Sequence of the first protein:
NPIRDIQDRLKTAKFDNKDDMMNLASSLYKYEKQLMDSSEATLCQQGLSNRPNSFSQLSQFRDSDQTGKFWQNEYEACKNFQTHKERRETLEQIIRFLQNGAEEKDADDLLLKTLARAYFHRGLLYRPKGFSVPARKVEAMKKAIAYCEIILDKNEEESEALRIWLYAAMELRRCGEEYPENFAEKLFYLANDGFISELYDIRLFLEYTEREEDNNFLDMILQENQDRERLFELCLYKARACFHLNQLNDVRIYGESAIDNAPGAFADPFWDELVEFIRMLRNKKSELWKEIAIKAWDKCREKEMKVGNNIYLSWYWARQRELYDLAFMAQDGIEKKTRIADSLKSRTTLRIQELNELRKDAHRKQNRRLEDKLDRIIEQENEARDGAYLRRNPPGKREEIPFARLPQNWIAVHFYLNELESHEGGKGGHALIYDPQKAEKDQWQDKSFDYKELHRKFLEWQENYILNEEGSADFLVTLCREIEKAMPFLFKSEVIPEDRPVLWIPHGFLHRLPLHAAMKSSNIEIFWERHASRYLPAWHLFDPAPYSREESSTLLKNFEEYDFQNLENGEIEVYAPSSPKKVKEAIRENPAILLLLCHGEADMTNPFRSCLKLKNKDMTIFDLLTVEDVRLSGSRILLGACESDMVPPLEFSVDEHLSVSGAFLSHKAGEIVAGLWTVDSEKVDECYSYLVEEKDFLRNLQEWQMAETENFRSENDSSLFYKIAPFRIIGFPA

This data describes a binding interaction between two proteins.

Sequence of the second protein:
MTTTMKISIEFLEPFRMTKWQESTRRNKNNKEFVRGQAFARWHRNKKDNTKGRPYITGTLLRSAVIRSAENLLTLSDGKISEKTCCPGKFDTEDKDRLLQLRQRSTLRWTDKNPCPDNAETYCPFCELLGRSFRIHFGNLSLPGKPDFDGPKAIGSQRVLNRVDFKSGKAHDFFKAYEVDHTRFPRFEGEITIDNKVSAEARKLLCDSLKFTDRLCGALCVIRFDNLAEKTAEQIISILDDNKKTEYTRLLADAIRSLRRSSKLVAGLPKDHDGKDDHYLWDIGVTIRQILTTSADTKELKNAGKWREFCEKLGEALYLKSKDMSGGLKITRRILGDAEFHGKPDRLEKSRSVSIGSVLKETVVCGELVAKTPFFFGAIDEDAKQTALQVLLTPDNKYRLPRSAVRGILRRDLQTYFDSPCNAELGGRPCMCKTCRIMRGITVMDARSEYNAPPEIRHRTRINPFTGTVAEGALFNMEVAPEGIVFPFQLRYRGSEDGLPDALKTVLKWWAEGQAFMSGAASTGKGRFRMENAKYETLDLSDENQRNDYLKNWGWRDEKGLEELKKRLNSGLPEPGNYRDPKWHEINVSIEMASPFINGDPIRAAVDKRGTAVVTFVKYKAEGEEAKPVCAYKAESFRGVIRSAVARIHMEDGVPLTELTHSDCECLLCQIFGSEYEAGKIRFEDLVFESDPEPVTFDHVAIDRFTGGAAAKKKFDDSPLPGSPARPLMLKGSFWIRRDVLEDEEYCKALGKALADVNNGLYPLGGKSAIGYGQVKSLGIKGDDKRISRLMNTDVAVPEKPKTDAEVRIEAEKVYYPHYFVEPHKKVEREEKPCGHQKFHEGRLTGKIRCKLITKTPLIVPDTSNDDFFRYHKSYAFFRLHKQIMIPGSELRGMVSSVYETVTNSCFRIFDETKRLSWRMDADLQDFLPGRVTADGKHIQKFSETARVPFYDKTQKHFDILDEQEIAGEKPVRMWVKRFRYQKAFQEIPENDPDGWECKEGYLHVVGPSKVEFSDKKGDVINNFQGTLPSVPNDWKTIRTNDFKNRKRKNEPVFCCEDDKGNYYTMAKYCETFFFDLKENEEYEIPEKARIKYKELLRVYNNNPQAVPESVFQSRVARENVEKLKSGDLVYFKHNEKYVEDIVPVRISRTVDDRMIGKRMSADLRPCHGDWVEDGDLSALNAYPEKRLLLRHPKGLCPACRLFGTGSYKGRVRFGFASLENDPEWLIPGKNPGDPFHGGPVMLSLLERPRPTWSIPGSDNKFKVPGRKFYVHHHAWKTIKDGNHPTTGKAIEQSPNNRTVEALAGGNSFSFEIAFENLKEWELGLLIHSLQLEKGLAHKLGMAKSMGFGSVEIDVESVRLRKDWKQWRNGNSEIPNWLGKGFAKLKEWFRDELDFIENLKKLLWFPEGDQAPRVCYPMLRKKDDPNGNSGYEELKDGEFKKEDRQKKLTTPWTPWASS

Residue-level contacts at the interface:
Residue S394 in the second protein interacts with residue E473 in the first protein (closest heavy-atom distance 3.1 Å).
Residue L370 in the second protein interacts with residue K35 in the first protein (closest heavy-atom distance 3.4 Å).
Residue S704 in the second protein interacts with residue E98 in the first protein (closest heavy-atom distance 2.9 Å).
Residue L1333 in the second protein interacts with residue L50 in the first protein (closest heavy-atom distance 2.9 Å).
Residue E878 in the second protein is in contact with residue C46 in the first protein (closest heavy-atom distance 3.4 Å).
Residue H1313 in the second protein interacts with residue Q47 in the first protein (closest heavy-atom distance 3.2 Å).
Residue K371 in the second protein is in contact with residue N109 in the first protein (closest heavy-atom distance 2.7 Å).
Residue S396 in the second protein contacts residue N477 in the first protein (closest heavy-atom distance 3.1 Å).
Residue S1352 in the second protein is in contact with residue Q47 in the first protein (closest heavy-atom distance 2.6 Å).
Residue S105 in the second protein interacts with residue E476 in the first protein (closest heavy-atom distance 3.4 Å).
Residue L370 in the second protein interacts with residue E34 in the first protein (closest heavy-atom distance 3.1 Å).
Residue A512 in the second protein is in contact with residue S40 in the first protein (closest heavy-atom distance 3.3 Å).
Residue S396 in the second protein interacts with residue N481 in the first protein (closest heavy-atom distance 2.7 Å).
Residue K391 in the second protein interacts with residue K465 in the first protein (closest heavy-atom distance 3.3 Å).
Residue D705 in the second protein contacts residue K94 in the first protein (closest heavy-atom distance 3.3 Å).
Residue R108 in the second protein interacts with residue F488 in the first protein (closest heavy-atom distance 3.4 Å).
Residue R1336 in the second protein interacts with residue G49 in the first protein (closest heavy-atom distance 3.3 Å).
Residue F507 in the second protein interacts with residue L45 in the first protein (closest heavy-atom distance 3.4 Å).
Residue R393 in the second protein interacts with residue E473 in the first protein (closest heavy-atom distance 3.3 Å).
Residue L370 in the second protein is in contact with residue M38 in the first protein (closest heavy-atom distance 3.1 Å).
Residue A183 in the second protein is in contact with residue R145 in the first protein (closest heavy-atom distance 2.8 Å).
Residue K182 in the second protein is in contact with residue R145 in the first protein (closest heavy-atom distance 3.3 Å).
Residue P1338 in the second protein interacts with residue Q48 in the first protein (closest heavy-atom distance 3.2 Å).
Residue E513 in the second protein is in contact with residue L37 in the first protein (closest heavy-atom distance 3.3 Å).
Residue I376 in the second protein is in contact with residue Q108 in the first protein (closest heavy-atom distance 3.4 Å).
Residue D705 in the second protein is in contact with residue R97 in the first protein (closest heavy-atom distance 2.9 Å).
Residue E878 in the second protein is in contact with residue Q48 in the first protein (closest heavy-atom distance 3.3 Å).
Residue D705 in the second protein is in contact with residue R136 in the first protein (closest heavy-atom distance 2.8 Å).
Residue K879 in the second protein contacts residue E42 in the first protein (closest heavy-atom distance 3.3 Å).
Residue S461 in the second protein contacts residue E617 in the first protein (closest heavy-atom distance 2.7 Å).
Residue H1337 in the second protein interacts with residue G49 in the first protein (closest heavy-atom distance 2.5 Å).
Residue T373 in the second protein contacts residue R105 in the first protein (closest heavy-atom distance 3.3 Å).
Residue K179 in the second protein contacts residue T621 in the first protein (closest heavy-atom distance 3.3 Å).
Residue K179 in the second protein is in contact with residue E363 in the first protein (closest heavy-atom distance 3.2 Å).
Residue S392 in the second protein contacts residue R469 in the first protein (closest heavy-atom distance 2.8 Å).
Residue F507 in the second protein is in contact with residue S40 in the first protein (closest heavy-atom distance 3.0 Å).
Residue E466 in the second protein contacts residue F140 in the first protein (closest heavy-atom distance 3.0 Å).
Residue E878 in the second protein is in contact with residue N3 in the first protein (closest heavy-atom distance 3.3 Å).
Residue L1333 in the second protein contacts residue Y33 in the first protein (closest heavy-atom distance 3.4 Å).
Residue R470 in the second protein interacts with residue L666 in the first protein (closest heavy-atom distance 3.2 Å).
Residue L370 in the second protein interacts with residue Y31 in the first protein (closest heavy-atom distance 3.4 Å).
Residue R393 in the second protein is in contact with residue E476 in the first protein (closest heavy-atom distance 2.8 Å).
Residue V395 in the second protein is in contact with residue N477 in the first protein (closest heavy-atom distance 3.4 Å).
Residue P1338 in the second protein interacts with residue G49 in the first protein (closest heavy-atom distance 3.2 Å).
Residue D1321 in the second protein is in contact with residue F57 in the first protein (closest heavy-atom distance 3.2 Å).
Residue E878 in the second protein is in contact with residue L45 in the first protein (closest heavy-atom distance 3.3 Å).
Residue N505 in the second protein is in contact with residue T44 in the first protein (closest heavy-atom distance 3.1 Å).
Residue L1333 in the second protein is in contact with residue G49 in the first protein (closest heavy-atom distance 3.3 Å).
Residue E878 in the second protein contacts residue Q47 in the first protein (closest heavy-atom distance 2.8 Å).
Residue K879 in the second protein contacts residue L45 in the first protein (closest heavy-atom distance 3.3 Å).
Residue S704 in the second protein interacts with residue E101 in the first protein (closest heavy-atom distance 3.1 Å).
Residue E1330 in the second protein interacts with residue R64 in the first protein (closest heavy-atom distance 2.8 Å).
Residue K391 in the second protein is in contact with residue H468 in the first protein (closest heavy-atom distance 3.3 Å).
Residue R470 in the second protein is in contact with residue E667 in the first protein (closest heavy-atom distance 3.1 Å).
Residue H1337 in the second protein interacts with residue Q48 in the first protein (closest heavy-atom distance 3.2 Å).
Residue D379 in the second protein interacts with residue E148 in the first protein (closest heavy-atom distance 3.2 Å).
Residue K179 in the second protein is in contact with residue E366 in the first protein (closest heavy-atom distance 2.4 Å).
Residue P880 in the second protein contacts residue L45 in the first protein (closest heavy-atom distance 3.2 Å).
Residue I376 in the second protein contacts residue I104 in the first protein (closest heavy-atom distance 3.4 Å).
Residue V395 in the second protein interacts with residue E476 in the first protein (closest heavy-atom distance 3.4 Å).